Residue-level contacts at the interface:
Residue I366 in the first protein is in contact with residue L7 in the second protein (closest heavy-atom distance 3.4 Å).
Residue W451 in the first protein is in contact with residue Y2 in the second protein (closest heavy-atom distance 3.4 Å).
Residue T363 in the first protein is in contact with residue K10 in the second protein (closest heavy-atom distance 2.9 Å).
Residue Q153 in the first protein contacts residue D1 in the second protein (closest heavy-atom distance 3.6 Å).
Residue H458 in the first protein contacts residue L9 in the second protein (closest heavy-atom distance 3.8 Å).
Residue P365 in the first protein interacts with residue L7 in the second protein (closest heavy-atom distance 3.2 Å).
Residue F403 in the first protein interacts with residue Y5 in the second protein (closest heavy-atom distance 3.4 Å).
Residue E368 in the first protein contacts residue D1 in the second protein (closest heavy-atom distance 2.8 Å).
Residue W451 in the first protein is in contact with residue N3 in the second protein (closest heavy-atom distance 3.2 Å).
Residue L385 in the first protein is in contact with residue L7 in the second protein (closest heavy-atom distance 3.6 Å).
Residue R418 in the first protein interacts with residue K10 in the second protein (closest heavy-atom distance 4.6 Å).
Residue I366 in the first protein interacts with residue D1 in the second protein (closest heavy-atom distance 4.4 Å).
Residue H458 in the first protein interacts with residue L6 in the second protein (closest heavy-atom distance 4.3 Å).
Residue Q153 in the first protein is in contact with residue Y2 in the second protein (closest heavy-atom distance 2.8 Å).
Residue K380 in the first protein contacts residue Y2 in the second protein (closest heavy-atom distance 3.7 Å).
Residue L385 in the first protein is in contact with residue P4 in the second protein (closest heavy-atom distance 4.6 Å).
Residue F455 in the first protein is in contact with residue L9 in the second protein (closest heavy-atom distance 3.7 Å).
Residue N157 in the first protein is in contact with residue Y2 in the second protein (closest heavy-atom distance 3.0 Å).
Residue F455 in the first protein is in contact with residue N3 in the second protein (closest heavy-atom distance 4.6 Å).
Residue G367 in the first protein contacts residue Y2 in the second protein (closest heavy-atom distance 4.1 Å).
Residue C160 in the first protein contacts residue Y2 in the second protein (closest heavy-atom distance 3.8 Å).
Residue W451 in the first protein contacts residue Y5 in the second protein (closest heavy-atom distance 3.7 Å).
Residue K388 in the first protein is in contact with residue Y5 in the second protein (closest heavy-atom distance 4.3 Å).
Residue G367 in the first protein interacts with residue L6 in the second protein (closest heavy-atom distance 3.2 Å).
Residue L411 in the first protein is in contact with residue F8 in the second protein (closest heavy-atom distance 3.3 Å).
Residue W364 in the first protein is in contact with residue L7 in the second protein (closest heavy-atom distance 3.6 Å).
Residue W451 in the first protein contacts residue P4 in the second protein (closest heavy-atom distance 3.5 Å).
Residue I366 in the first protein contacts residue Y2 in the second protein (closest heavy-atom distance 3.4 Å).
Residue N157 in the first protein interacts with residue D1 in the second protein (closest heavy-atom distance 2.9 Å).
Residue P365 in the first protein interacts with residue K10 in the second protein (closest heavy-atom distance 3.9 Å).
Residue E362 in the first protein contacts residue K10 in the second protein (closest heavy-atom distance 2.7 Å).
Residue F156 in the first protein interacts with residue Y2 in the second protein (closest heavy-atom distance 3.7 Å).
Residue Q415 in the first protein contacts residue F8 in the second protein (closest heavy-atom distance 3.2 Å).
Residue P365 in the first protein interacts with residue L6 in the second protein (closest heavy-atom distance 3.1 Å).
Residue T384 in the first protein is in contact with residue Y2 in the second protein (closest heavy-atom distance 3.4 Å).
Residue I366 in the first protein interacts with residue N3 in the second protein (closest heavy-atom distance 2.8 Å).
Residue S454 in the first protein contacts residue N3 in the second protein (closest heavy-atom distance 3.7 Å).
Residue P365 in the first protein is in contact with residue L9 in the second protein (closest heavy-atom distance 4.3 Å).
Residue F156 in the first protein contacts residue P4 in the second protein (closest heavy-atom distance 4.1 Å).
Residue A459 in the first protein interacts with residue L9 in the second protein (closest heavy-atom distance 3.9 Å).
Residue R418 in the first protein interacts with residue F8 in the second protein (closest heavy-atom distance 3.9 Å).
Residue F455 in the first protein interacts with residue Y5 in the second protein (closest heavy-atom distance 3.5 Å).
Residue V373 in the first protein interacts with residue L6 in the second protein (closest heavy-atom distance 4.6 Å).
Residue G367 in the first protein is in contact with residue N3 in the second protein (closest heavy-atom distance 4.2 Å).
Residue G367 in the first protein is in contact with residue D1 in the second protein (closest heavy-atom distance 3.1 Å).
Residue I366 in the first protein is in contact with residue P4 in the second protein (closest heavy-atom distance 4.5 Å).
Residue F455 in the first protein is in contact with residue F8 in the second protein (closest heavy-atom distance 3.5 Å).
Residue V373 in the first protein is in contact with residue L9 in the second protein (closest heavy-atom distance 4.2 Å).
Residue R418 in the first protein is in contact with residue L9 in the second protein (closest heavy-atom distance 2.8 Å).
Residue E344 in the first protein contacts residue K10 in the second protein (closest heavy-atom distance 3.9 Å).
Residue V381 in the first protein contacts residue L7 in the second protein (closest heavy-atom distance 4.1 Å).
Residue N448 in the first protein contacts residue Y5 in the second protein (closest heavy-atom distance 3.1 Å).
Residue E368 in the first protein contacts residue L6 in the second protein (closest heavy-atom distance 3.8 Å).
Residue K388 in the first protein is in contact with residue P4 in the second protein (closest heavy-atom distance 3.5 Å).
Residue S454 in the first protein contacts residue L6 in the second protein (closest heavy-atom distance 4.4 Å).
Residue F452 in the first protein interacts with residue Y5 in the second protein (closest heavy-atom distance 4.3 Å).
Residue I366 in the first protein interacts with residue L6 in the second protein (closest heavy-atom distance 4.5 Å).
Residue T384 in the first protein contacts residue P4 in the second protein (closest heavy-atom distance 4.0 Å).
Residue F455 in the first protein contacts residue L6 in the second protein (closest heavy-atom distance 4.0 Å).
Residue W364 in the first protein contacts residue K10 in the second protein (closest heavy-atom distance 3.6 Å).

Sequence of the first protein:
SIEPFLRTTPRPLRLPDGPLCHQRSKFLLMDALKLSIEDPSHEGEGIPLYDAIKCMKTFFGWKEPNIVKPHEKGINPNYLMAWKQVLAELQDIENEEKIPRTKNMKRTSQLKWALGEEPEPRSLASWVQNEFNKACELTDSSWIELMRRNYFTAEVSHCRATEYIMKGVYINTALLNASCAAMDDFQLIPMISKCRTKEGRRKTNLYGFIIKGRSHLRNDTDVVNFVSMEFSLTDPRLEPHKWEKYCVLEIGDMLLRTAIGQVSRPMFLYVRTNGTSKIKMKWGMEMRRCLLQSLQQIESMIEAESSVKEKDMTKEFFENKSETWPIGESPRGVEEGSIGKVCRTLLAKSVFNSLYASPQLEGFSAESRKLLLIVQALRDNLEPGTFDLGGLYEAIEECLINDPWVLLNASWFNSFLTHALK

The following describes two proteins that form a bound complex.

Sequence of the second protein:
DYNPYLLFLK